Sequence of protein 2:
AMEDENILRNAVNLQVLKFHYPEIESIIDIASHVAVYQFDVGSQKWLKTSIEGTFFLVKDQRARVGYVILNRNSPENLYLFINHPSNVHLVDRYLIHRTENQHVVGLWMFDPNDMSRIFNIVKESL

Interface contacts:
Residue D93 in protein 2 contacts residue N17 in protein 1 (closest heavy-atom distance 4.8 Å).
Residue E53 in protein 2 interacts with residue F9 in protein 1 (closest heavy-atom distance 4.3 Å).
Residue W47 in protein 2 is in contact with residue P19 in protein 1 (closest heavy-atom distance 2.6 Å).
Residue K49 in protein 2 is in contact with residue A14 in protein 1 (closest heavy-atom distance 4.7 Å).
Residue I97 in protein 2 is in contact with residue P19 in protein 1 (closest heavy-atom distance 4.5 Å).
Residue W109 in protein 2 contacts residue P13 in protein 1 (closest heavy-atom distance 3.4 Å).
Residue Q45 in protein 2 interacts with residue L24 in protein 1 (closest heavy-atom distance 3.0 Å).
Residue E53 in protein 2 contacts residue T10 in protein 1 (closest heavy-atom distance 3.9 Å).
Residue F111 in protein 2 interacts with residue T8 in protein 1 (closest heavy-atom distance 3.5 Å).
Residue Y95 in protein 2 contacts residue P13 in protein 1 (closest heavy-atom distance 3.2 Å).
Residue Y38 in protein 2 contacts residue A14 in protein 1 (closest heavy-atom distance 4.5 Å).
Residue F40 in protein 2 interacts with residue L24 in protein 1 (closest heavy-atom distance 3.7 Å).
Residue H90 in protein 2 is in contact with residue F23 in protein 1 (closest heavy-atom distance 4.4 Å).
Residue W47 in protein 2 contacts residue L24 in protein 1 (closest heavy-atom distance 3.9 Å).
Residue K49 in protein 2 contacts residue P13 in protein 1 (closest heavy-atom distance 3.7 Å).
Residue V92 in protein 2 contacts residue P21 in protein 1 (closest heavy-atom distance 3.9 Å).
Residue E53 in protein 2 contacts residue S12 in protein 1 (closest heavy-atom distance 2.6 Å).
Residue Y38 in protein 2 interacts with residue L18 in protein 1 (closest heavy-atom distance 3.6 Å).
Residue V92 in protein 2 contacts residue P19 in protein 1 (closest heavy-atom distance 3.6 Å).
Residue F111 in protein 2 interacts with residue F9 in protein 1 (closest heavy-atom distance 3.5 Å).
Residue K49 in protein 2 is in contact with residue S12 in protein 1 (closest heavy-atom distance 2.8 Å).
Residue I97 in protein 2 interacts with residue L18 in protein 1 (closest heavy-atom distance 4.9 Å).
Residue Y38 in protein 2 contacts residue S12 in protein 1 (closest heavy-atom distance 3.6 Å).
Residue K49 in protein 2 interacts with residue A15 in protein 1 (closest heavy-atom distance 3.8 Å).
Residue Y95 in protein 2 contacts residue L18 in protein 1 (closest heavy-atom distance 3.6 Å).
Residue Y38 in protein 2 contacts residue A15 in protein 1 (closest heavy-atom distance 4.2 Å).
Residue W47 in protein 2 interacts with residue I20 in protein 1 (closest heavy-atom distance 4.1 Å).
Residue Y95 in protein 2 contacts residue P19 in protein 1 (closest heavy-atom distance 3.4 Å).
Residue G107 in protein 2 contacts residue L18 in protein 1 (closest heavy-atom distance 4.1 Å).
Residue A36 in protein 2 is in contact with residue S12 in protein 1 (closest heavy-atom distance 3.7 Å).
Residue H34 in protein 2 contacts residue T10 in protein 1 (closest heavy-atom distance 4.9 Å).
Residue H34 in protein 2 is in contact with residue F9 in protein 1 (closest heavy-atom distance 3.1 Å).
Residue R73 in protein 2 is in contact with residue F9 in protein 1 (closest heavy-atom distance 3.8 Å).
Residue I97 in protein 2 is in contact with residue F23 in protein 1 (closest heavy-atom distance 4.8 Å).
Residue L48 in protein 2 is in contact with residue A15 in protein 1 (closest heavy-atom distance 4.3 Å).
Residue W47 in protein 2 interacts with residue L18 in protein 1 (closest heavy-atom distance 3.5 Å).
Residue W109 in protein 2 contacts residue H11 in protein 1 (closest heavy-atom distance 4.5 Å).
Residue D93 in protein 2 interacts with residue P19 in protein 1 (closest heavy-atom distance 4.2 Å).
Residue Y95 in protein 2 contacts residue N17 in protein 1 (closest heavy-atom distance 3.2 Å).
Residue I97 in protein 2 interacts with residue L24 in protein 1 (closest heavy-atom distance 4.6 Å).
Residue V105 in protein 2 interacts with residue L24 in protein 1 (closest heavy-atom distance 4.0 Å).
Residue W47 in protein 2 interacts with residue A15 in protein 1 (closest heavy-atom distance 3.2 Å).
Residue R99 in protein 2 contacts residue F23 in protein 1 (closest heavy-atom distance 4.9 Å).
Residue W109 in protein 2 contacts residue S12 in protein 1 (closest heavy-atom distance 3.8 Å).
Residue Y95 in protein 2 is in contact with residue A14 in protein 1 (closest heavy-atom distance 4.8 Å).
Residue Y38 in protein 2 is in contact with residue P13 in protein 1 (closest heavy-atom distance 2.5 Å).
Residue W109 in protein 2 interacts with residue F9 in protein 1 (closest heavy-atom distance 4.2 Å).
Residue F40 in protein 2 interacts with residue I20 in protein 1 (closest heavy-atom distance 4.3 Å).
Residue Q45 in protein 2 interacts with residue I20 in protein 1 (closest heavy-atom distance 4.3 Å).

Sequence of protein 1:
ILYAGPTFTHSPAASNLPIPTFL

This data describes a binding interaction between two proteins.